Contacts between the two chains:
Residue Y188 in the first protein is in contact with residue G6 in the second protein (closest heavy-atom distance 4.1 Å).
Residue E258 in the first protein contacts residue R3 in the second protein (closest heavy-atom distance 2.8 Å).
Residue E258 in the first protein interacts with residue F4 in the second protein (closest heavy-atom distance 3.4 Å).
Residue F190 in the first protein contacts residue V7 in the second protein (closest heavy-atom distance 3.7 Å).
Residue M110 in the first protein is in contact with residue R12 in the second protein (closest heavy-atom distance 3.1 Å).
Residue T221 in the first protein is in contact with residue N11 in the second protein (closest heavy-atom distance 3.2 Å).
Residue V177 in the first protein contacts residue P2 in the second protein (closest heavy-atom distance 3.9 Å).
Residue F252 in the first protein interacts with residue M8 in the second protein (closest heavy-atom distance 4.0 Å).
Residue Y188 in the first protein interacts with residue G5 in the second protein (closest heavy-atom distance 3.7 Å).
Residue G285 in the first protein is in contact with residue R9 in the second protein (closest heavy-atom distance 3.8 Å).
Residue A283 in the first protein contacts residue R9 in the second protein (closest heavy-atom distance 3.4 Å).
Residue A284 in the first protein is in contact with residue V7 in the second protein (closest heavy-atom distance 3.4 Å).
Residue Y250 in the first protein is in contact with residue M8 in the second protein (closest heavy-atom distance 3.3 Å).
Residue T221 in the first protein interacts with residue R12 in the second protein (closest heavy-atom distance 3.4 Å).
Residue F190 in the first protein is in contact with residue M8 in the second protein (closest heavy-atom distance 2.8 Å).
Residue E220 in the first protein interacts with residue R12 in the second protein (closest heavy-atom distance 3.1 Å).
Residue G286 in the first protein contacts residue R9 in the second protein (closest heavy-atom distance 3.4 Å).
Residue A192 in the first protein interacts with residue V7 in the second protein (closest heavy-atom distance 3.8 Å).
Residue T221 in the first protein is in contact with residue P10 in the second protein (closest heavy-atom distance 3.2 Å).
Residue Y189 in the first protein contacts residue M8 in the second protein (closest heavy-atom distance 3.9 Å).
Residue G256 in the first protein contacts residue P2 in the second protein (closest heavy-atom distance 3.5 Å).
Residue R278 in the first protein is in contact with residue A1 in the second protein (closest heavy-atom distance 4.1 Å).
Residue K257 in the first protein contacts residue A1 in the second protein (closest heavy-atom distance 4.2 Å).
Residue Q251 in the first protein contacts residue R9 in the second protein (closest heavy-atom distance 3.5 Å).
Residue R254 in the first protein is in contact with residue G5 in the second protein (closest heavy-atom distance 3.6 Å).
Residue G256 in the first protein interacts with residue F4 in the second protein (closest heavy-atom distance 3.9 Å).
Residue F252 in the first protein interacts with residue G5 in the second protein (closest heavy-atom distance 4.0 Å).
Residue G256 in the first protein interacts with residue G5 in the second protein (closest heavy-atom distance 3.0 Å).
Residue G256 in the first protein is in contact with residue R3 in the second protein (closest heavy-atom distance 3.7 Å).
Residue M191 in the first protein interacts with residue P10 in the second protein (closest heavy-atom distance 4.2 Å).
Residue Y255 in the first protein contacts residue P2 in the second protein (closest heavy-atom distance 3.8 Å).
Residue A192 in the first protein interacts with residue M8 in the second protein (closest heavy-atom distance 2.9 Å).
Residue A284 in the first protein is in contact with residue R9 in the second protein (closest heavy-atom distance 2.8 Å).
Residue Q253 in the first protein contacts residue G6 in the second protein (closest heavy-atom distance 3.0 Å).
Residue A192 in the first protein interacts with residue P10 in the second protein (closest heavy-atom distance 3.0 Å).
Residue Y163 in the first protein is in contact with residue M8 in the second protein (closest heavy-atom distance 3.4 Å).
Residue F252 in the first protein interacts with residue G6 in the second protein (closest heavy-atom distance 3.2 Å).
Residue Y250 in the first protein contacts residue R9 in the second protein (closest heavy-atom distance 2.9 Å).
Residue Q222 in the first protein contacts residue R12 in the second protein (closest heavy-atom distance 3.6 Å).
Residue K257 in the first protein contacts residue R3 in the second protein (closest heavy-atom distance 3.3 Å).
Residue Q251 in the first protein interacts with residue V7 in the second protein (closest heavy-atom distance 4.0 Å).
Residue K223 in the first protein contacts residue P10 in the second protein (closest heavy-atom distance 4.0 Å).
Residue A192 in the first protein is in contact with residue R9 in the second protein (closest heavy-atom distance 3.4 Å).
Residue M191 in the first protein is in contact with residue M8 in the second protein (closest heavy-atom distance 3.6 Å).
Residue Y255 in the first protein interacts with residue G6 in the second protein (closest heavy-atom distance 3.5 Å).
Residue Q253 in the first protein is in contact with residue R9 in the second protein (closest heavy-atom distance 3.5 Å).
Residue Q251 in the first protein is in contact with residue N11 in the second protein (closest heavy-atom distance 4.1 Å).
Residue F190 in the first protein is in contact with residue G6 in the second protein (closest heavy-atom distance 3.7 Å).
Residue Q260 in the first protein interacts with residue F4 in the second protein (closest heavy-atom distance 3.8 Å).
Residue K257 in the first protein is in contact with residue P2 in the second protein (closest heavy-atom distance 2.9 Å).
Residue F173 in the first protein is in contact with residue V7 in the second protein (closest heavy-atom distance 3.6 Å).
Residue R254 in the first protein is in contact with residue G6 in the second protein (closest heavy-atom distance 4.0 Å).
Residue A181 in the first protein contacts residue P2 in the second protein (closest heavy-atom distance 3.8 Å).
Residue I198 in the first protein interacts with residue V7 in the second protein (closest heavy-atom distance 4.0 Å).
Residue F248 in the first protein interacts with residue M8 in the second protein (closest heavy-atom distance 3.6 Å).
Residue Y188 in the first protein contacts residue F4 in the second protein (closest heavy-atom distance 3.2 Å).
Residue Q253 in the first protein is in contact with residue V7 in the second protein (closest heavy-atom distance 2.9 Å).
Residue Y255 in the first protein contacts residue G5 in the second protein (closest heavy-atom distance 3.0 Å).
Residue F252 in the first protein is in contact with residue V7 in the second protein (closest heavy-atom distance 3.4 Å).
Residue Y255 in the first protein interacts with residue F4 in the second protein (closest heavy-atom distance 3.8 Å).

This data describes a binding interaction between two proteins.

Sequence of the second protein:
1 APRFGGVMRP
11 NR

Sequence of the first protein:
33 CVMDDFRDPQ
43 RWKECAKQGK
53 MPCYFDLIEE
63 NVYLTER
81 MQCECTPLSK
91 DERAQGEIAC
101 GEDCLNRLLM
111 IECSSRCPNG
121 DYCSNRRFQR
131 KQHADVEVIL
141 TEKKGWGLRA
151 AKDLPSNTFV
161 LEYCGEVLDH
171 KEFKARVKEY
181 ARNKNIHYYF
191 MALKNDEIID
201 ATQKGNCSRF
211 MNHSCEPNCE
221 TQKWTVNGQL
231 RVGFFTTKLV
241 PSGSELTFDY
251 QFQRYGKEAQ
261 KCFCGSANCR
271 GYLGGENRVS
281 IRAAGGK